The following describes two proteins that form a bound complex.

Sequence of the second protein:
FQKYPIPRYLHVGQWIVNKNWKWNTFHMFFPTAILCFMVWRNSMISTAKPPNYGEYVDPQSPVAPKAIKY

Residue-level contacts at the interface:
Residue Q25 in the first protein interacts with residue Y112 in the second protein (closest heavy-atom distance 3.4 Å).
Residue Y24 in the first protein is in contact with residue G113 in the second protein (closest heavy-atom distance 4.9 Å).
Residue A23 in the first protein is in contact with residue Y112 in the second protein (closest heavy-atom distance 4.0 Å).
Residue Y24 in the first protein is in contact with residue Y112 in the second protein (closest heavy-atom distance 3.4 Å).
Residue A23 in the first protein interacts with residue E114 in the second protein (closest heavy-atom distance 3.3 Å).
Residue Q25 in the first protein contacts residue P110 in the second protein (closest heavy-atom distance 4.2 Å).
Residue Q47 in the first protein is in contact with residue Y112 in the second protein (closest heavy-atom distance 3.6 Å).
Residue A23 in the first protein interacts with residue N111 in the second protein (closest heavy-atom distance 4.4 Å).
Residue A23 in the first protein interacts with residue Y115 in the second protein (closest heavy-atom distance 4.4 Å).
Residue E22 in the first protein contacts residue E114 in the second protein (closest heavy-atom distance 4.5 Å).
Residue Q25 in the first protein contacts residue N111 in the second protein (closest heavy-atom distance 4.5 Å).
Residue E19 in the first protein contacts residue Y115 in the second protein (closest heavy-atom distance 4.0 Å).
Residue K44 in the first protein interacts with residue Y112 in the second protein (closest heavy-atom distance 3.4 Å).
Residue A23 in the first protein interacts with residue G113 in the second protein (closest heavy-atom distance 3.0 Å).
Residue K43 in the first protein contacts residue Y112 in the second protein (closest heavy-atom distance 4.2 Å).

Sequence of the first protein:
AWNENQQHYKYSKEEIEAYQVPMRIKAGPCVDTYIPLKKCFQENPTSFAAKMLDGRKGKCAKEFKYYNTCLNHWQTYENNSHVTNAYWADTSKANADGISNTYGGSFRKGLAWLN